Sequence of protein 2:
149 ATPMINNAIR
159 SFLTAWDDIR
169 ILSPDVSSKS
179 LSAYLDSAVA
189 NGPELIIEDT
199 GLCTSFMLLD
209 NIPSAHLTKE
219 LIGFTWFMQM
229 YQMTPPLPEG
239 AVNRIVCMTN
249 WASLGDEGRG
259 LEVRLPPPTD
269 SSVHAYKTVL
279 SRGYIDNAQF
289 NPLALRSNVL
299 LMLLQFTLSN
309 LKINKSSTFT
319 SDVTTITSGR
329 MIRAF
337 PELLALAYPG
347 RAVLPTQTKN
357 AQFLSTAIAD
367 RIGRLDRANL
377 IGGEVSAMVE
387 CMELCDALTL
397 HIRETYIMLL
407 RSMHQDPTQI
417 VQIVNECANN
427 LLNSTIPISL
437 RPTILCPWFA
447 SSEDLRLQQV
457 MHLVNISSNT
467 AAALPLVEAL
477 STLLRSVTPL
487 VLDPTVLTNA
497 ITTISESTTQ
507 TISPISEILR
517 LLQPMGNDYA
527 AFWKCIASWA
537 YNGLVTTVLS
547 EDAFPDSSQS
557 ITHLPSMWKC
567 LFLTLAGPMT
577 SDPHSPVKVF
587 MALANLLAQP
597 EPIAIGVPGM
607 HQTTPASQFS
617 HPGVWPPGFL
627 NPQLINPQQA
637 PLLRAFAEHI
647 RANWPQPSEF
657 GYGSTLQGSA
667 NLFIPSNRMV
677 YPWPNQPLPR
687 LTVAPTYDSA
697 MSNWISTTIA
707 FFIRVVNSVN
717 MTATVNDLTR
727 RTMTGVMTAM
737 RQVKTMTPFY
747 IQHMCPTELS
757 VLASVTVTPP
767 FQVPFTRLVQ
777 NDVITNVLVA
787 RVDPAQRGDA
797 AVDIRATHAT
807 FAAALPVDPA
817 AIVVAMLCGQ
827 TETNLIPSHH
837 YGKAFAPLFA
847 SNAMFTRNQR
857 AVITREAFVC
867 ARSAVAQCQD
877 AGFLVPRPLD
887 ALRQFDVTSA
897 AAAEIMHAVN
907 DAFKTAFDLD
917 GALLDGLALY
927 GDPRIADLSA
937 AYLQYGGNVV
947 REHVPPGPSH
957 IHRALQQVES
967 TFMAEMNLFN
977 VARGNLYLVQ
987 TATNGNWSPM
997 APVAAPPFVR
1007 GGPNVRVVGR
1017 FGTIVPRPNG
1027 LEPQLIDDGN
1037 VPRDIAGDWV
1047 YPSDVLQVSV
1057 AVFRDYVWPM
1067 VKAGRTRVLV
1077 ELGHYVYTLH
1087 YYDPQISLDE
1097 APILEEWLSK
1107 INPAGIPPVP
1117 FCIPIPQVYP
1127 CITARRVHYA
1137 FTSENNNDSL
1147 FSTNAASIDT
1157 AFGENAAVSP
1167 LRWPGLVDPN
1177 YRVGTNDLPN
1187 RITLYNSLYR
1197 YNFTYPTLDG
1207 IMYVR

Sequence of protein 1:
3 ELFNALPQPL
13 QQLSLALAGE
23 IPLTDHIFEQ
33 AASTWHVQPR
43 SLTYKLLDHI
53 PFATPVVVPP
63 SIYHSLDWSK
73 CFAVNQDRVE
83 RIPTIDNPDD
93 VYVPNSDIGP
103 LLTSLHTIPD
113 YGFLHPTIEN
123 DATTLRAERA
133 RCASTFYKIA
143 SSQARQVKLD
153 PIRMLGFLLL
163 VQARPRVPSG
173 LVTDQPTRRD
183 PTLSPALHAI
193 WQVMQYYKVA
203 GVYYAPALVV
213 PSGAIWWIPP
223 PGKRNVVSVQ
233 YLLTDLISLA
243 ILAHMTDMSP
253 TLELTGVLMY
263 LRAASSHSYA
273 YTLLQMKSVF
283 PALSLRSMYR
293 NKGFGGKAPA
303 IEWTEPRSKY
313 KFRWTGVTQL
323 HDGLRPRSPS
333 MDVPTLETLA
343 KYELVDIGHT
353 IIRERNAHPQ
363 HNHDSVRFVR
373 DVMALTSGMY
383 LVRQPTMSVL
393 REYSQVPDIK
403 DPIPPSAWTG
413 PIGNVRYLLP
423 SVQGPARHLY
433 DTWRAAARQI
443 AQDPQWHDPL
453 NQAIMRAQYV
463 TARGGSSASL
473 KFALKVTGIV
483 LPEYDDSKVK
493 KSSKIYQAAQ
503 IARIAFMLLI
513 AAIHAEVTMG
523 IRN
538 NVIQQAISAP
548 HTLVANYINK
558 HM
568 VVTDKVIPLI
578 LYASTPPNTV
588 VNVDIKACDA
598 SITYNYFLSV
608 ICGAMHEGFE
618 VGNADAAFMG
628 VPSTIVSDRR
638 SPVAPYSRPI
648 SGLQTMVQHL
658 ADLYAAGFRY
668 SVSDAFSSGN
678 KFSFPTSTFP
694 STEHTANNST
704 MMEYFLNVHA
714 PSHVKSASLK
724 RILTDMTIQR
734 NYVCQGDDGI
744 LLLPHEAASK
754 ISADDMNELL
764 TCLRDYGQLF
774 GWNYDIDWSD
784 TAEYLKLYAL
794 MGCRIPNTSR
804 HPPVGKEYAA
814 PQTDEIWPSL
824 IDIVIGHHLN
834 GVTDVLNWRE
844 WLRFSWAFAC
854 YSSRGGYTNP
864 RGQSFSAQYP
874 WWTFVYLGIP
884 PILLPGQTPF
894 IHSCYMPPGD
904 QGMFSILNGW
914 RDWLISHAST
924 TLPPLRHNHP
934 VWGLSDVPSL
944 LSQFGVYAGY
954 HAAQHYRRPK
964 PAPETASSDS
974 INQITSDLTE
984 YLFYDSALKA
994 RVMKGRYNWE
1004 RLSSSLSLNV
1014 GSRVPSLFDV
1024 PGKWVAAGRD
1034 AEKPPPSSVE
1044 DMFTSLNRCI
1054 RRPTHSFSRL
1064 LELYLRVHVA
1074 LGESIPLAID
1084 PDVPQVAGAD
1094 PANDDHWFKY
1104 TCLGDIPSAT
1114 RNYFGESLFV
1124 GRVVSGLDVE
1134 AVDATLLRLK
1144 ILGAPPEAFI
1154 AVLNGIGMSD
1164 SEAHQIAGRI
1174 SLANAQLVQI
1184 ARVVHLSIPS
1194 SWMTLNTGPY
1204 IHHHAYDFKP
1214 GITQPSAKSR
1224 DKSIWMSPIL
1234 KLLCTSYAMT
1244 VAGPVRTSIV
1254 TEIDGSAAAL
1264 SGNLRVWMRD

Interface contacts:
Residue H1167 in protein 1 contacts residue N495 in protein 2 (closest heavy-atom distance 3.6 Å).
Residue D450 in protein 1 interacts with residue D524 in protein 2 (closest heavy-atom distance 3.7 Å).
Residue R645 in protein 1 contacts residue V187 in protein 2 (closest heavy-atom distance 3.8 Å).
Residue V618 in protein 1 contacts residue E474 in protein 2 (closest heavy-atom distance 3.4 Å).
Residue E1165 in protein 1 interacts with residue G522 in protein 2 (closest heavy-atom distance 3.9 Å).
Residue I1227 in protein 1 is in contact with residue T504 in protein 2 (closest heavy-atom distance 2.8 Å).
Residue R440 in protein 1 interacts with residue L470 in protein 2 (closest heavy-atom distance 3.8 Å).
Residue H1167 in protein 1 interacts with residue T494 in protein 2 (closest heavy-atom distance 3.3 Å).
Residue N1177 in protein 1 contacts residue T507 in protein 2 (closest heavy-atom distance 3.3 Å).
Residue E1165 in protein 1 contacts residue P520 in protein 2 (closest heavy-atom distance 3.9 Å).
Residue Q1168 in protein 1 interacts with residue P520 in protein 2 (closest heavy-atom distance 2.7 Å).
Residue Q444 in protein 1 is in contact with residue K530 in protein 2 (closest heavy-atom distance 3.4 Å).
Residue Q444 in protein 1 contacts residue E474 in protein 2 (closest heavy-atom distance 3.4 Å).
Residue R1172 in protein 1 contacts residue S512 in protein 2 (closest heavy-atom distance 3.3 Å).
Residue V618 in protein 1 is in contact with residue P471 in protein 2 (closest heavy-atom distance 3.8 Å).
Residue Q1168 in protein 1 is in contact with residue T494 in protein 2 (closest heavy-atom distance 3.8 Å).
Residue N620 in protein 1 contacts residue T478 in protein 2 (closest heavy-atom distance 3.6 Å).
Residue Y643 in protein 1 contacts residue D916 in protein 2 (closest heavy-atom distance 3.2 Å).
Residue V640 in protein 1 contacts residue D907 in protein 2 (closest heavy-atom distance 3.6 Å).
Residue A1176 in protein 1 interacts with residue S509 in protein 2 (closest heavy-atom distance 3.8 Å).
Residue L421 in protein 1 is in contact with residue S178 in protein 2 (closest heavy-atom distance 3.8 Å).
Residue R1172 in protein 1 is in contact with residue P520 in protein 2 (closest heavy-atom distance 3.6 Å).
Residue R1172 in protein 1 interacts with residue R516 in protein 2 (closest heavy-atom distance 3.2 Å).
Residue P446 in protein 1 interacts with residue A526 in protein 2 (closest heavy-atom distance 3.9 Å).
Residue R1172 in protein 1 interacts with residue L518 in protein 2 (closest heavy-atom distance 3.7 Å).
Residue Q444 in protein 1 is in contact with residue L470 in protein 2 (closest heavy-atom distance 3.3 Å).
Residue P446 in protein 1 contacts residue G522 in protein 2 (closest heavy-atom distance 4.0 Å).
Residue R637 in protein 1 is in contact with residue S185 in protein 2 (closest heavy-atom distance 3.1 Å).
Residue S1164 in protein 1 contacts residue T491 in protein 2 (closest heavy-atom distance 3.7 Å).
Residue D450 in protein 1 is in contact with residue G522 in protein 2 (closest heavy-atom distance 4.1 Å).
Residue P446 in protein 1 interacts with residue D524 in protein 2 (closest heavy-atom distance 3.2 Å).
Residue A641 in protein 1 interacts with residue D916 in protein 2 (closest heavy-atom distance 4.0 Å).
Residue S638 in protein 1 contacts residue Y182 in protein 2 (closest heavy-atom distance 3.6 Å).
Residue N1177 in protein 1 interacts with residue R516 in protein 2 (closest heavy-atom distance 3.3 Å).
Residue Q1168 in protein 1 is in contact with residue P490 in protein 2 (closest heavy-atom distance 3.4 Å).
Residue Q1168 in protein 1 contacts residue Q519 in protein 2 (closest heavy-atom distance 3.0 Å).
Residue A1176 in protein 1 interacts with residue Q506 in protein 2 (closest heavy-atom distance 3.5 Å).
Residue A1176 in protein 1 interacts with residue T507 in protein 2 (closest heavy-atom distance 4.0 Å).
Residue Q1168 in protein 1 is in contact with residue Y525 in protein 2 (closest heavy-atom distance 3.6 Å).
Residue S638 in protein 1 interacts with residue L179 in protein 2 (closest heavy-atom distance 3.8 Å).
Residue Q1168 in protein 1 contacts residue L518 in protein 2 (closest heavy-atom distance 3.5 Å).
Residue G1171 in protein 1 contacts residue L515 in protein 2 (closest heavy-atom distance 3.9 Å).
Residue P446 in protein 1 is in contact with residue N523 in protein 2 (closest heavy-atom distance 3.3 Å).
Residue S638 in protein 1 is in contact with residue K910 in protein 2 (closest heavy-atom distance 4.2 Å).
Residue R645 in protein 1 contacts residue S185 in protein 2 (closest heavy-atom distance 3.6 Å).
Residue R1172 in protein 1 is in contact with residue L515 in protein 2 (closest heavy-atom distance 3.4 Å).
Residue R637 in protein 1 interacts with residue Y182 in protein 2 (closest heavy-atom distance 2.3 Å).
Residue R1125 in protein 1 is in contact with residue G522 in protein 2 (closest heavy-atom distance 3.4 Å).
Residue R440 in protein 1 interacts with residue A467 in protein 2 (closest heavy-atom distance 3.7 Å).
Residue V640 in protein 1 interacts with residue T911 in protein 2 (closest heavy-atom distance 3.7 Å).
Residue P646 in protein 1 contacts residue V187 in protein 2 (closest heavy-atom distance 4.1 Å).
Residue G1171 in protein 1 interacts with residue T498 in protein 2 (closest heavy-atom distance 3.6 Å).
Residue V618 in protein 1 interacts with residue L470 in protein 2 (closest heavy-atom distance 3.7 Å).
Residue D1163 in protein 1 interacts with residue T491 in protein 2 (closest heavy-atom distance 4.1 Å).
Residue S1164 in protein 1 is in contact with residue P490 in protein 2 (closest heavy-atom distance 3.7 Å).
Residue R1125 in protein 1 contacts residue M521 in protein 2 (closest heavy-atom distance 3.4 Å).
Residue N1177 in protein 1 contacts residue S512 in protein 2 (closest heavy-atom distance 2.6 Å).
Residue S1174 in protein 1 contacts residue E502 in protein 2 (closest heavy-atom distance 4.0 Å).
Residue R637 in protein 1 interacts with residue L183 in protein 2 (closest heavy-atom distance 4.1 Å).
Residue Y643 in protein 1 contacts residue V187 in protein 2 (closest heavy-atom distance 4.1 Å).

The following describes two proteins that form a bound complex.